Contacts between the two chains:
Residue Q363 in protein 2 contacts residue K38 in protein 1 (closest heavy-atom distance 4.9 Å).

Sequence of protein 2:
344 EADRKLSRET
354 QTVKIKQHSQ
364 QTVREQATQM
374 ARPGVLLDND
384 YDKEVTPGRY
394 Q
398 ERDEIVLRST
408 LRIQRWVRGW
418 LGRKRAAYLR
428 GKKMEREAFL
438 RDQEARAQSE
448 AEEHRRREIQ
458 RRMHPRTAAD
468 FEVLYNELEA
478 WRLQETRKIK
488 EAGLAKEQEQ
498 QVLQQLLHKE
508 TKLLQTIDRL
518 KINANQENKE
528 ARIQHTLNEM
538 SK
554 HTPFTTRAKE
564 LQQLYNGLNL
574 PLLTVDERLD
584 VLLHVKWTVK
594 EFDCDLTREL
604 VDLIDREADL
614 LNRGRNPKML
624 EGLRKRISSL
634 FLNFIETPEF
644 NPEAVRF

Sequence of protein 1:
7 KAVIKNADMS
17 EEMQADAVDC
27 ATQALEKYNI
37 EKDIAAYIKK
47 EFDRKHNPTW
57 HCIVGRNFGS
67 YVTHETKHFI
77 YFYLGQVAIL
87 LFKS

The following describes two proteins that form a bound complex.